Sequence of protein 2:
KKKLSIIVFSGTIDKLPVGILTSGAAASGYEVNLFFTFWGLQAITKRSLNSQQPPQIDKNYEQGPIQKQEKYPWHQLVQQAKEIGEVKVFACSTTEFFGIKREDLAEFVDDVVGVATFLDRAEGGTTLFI

Sequence of protein 1:
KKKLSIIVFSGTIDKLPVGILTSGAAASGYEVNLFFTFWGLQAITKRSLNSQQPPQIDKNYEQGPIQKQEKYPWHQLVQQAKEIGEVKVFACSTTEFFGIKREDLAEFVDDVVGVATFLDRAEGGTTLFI

Interface contacts:
Residue F15 in protein 1 contacts residue D20 in protein 2 (closest heavy-atom distance 3.1 Å).
Residue F143 in protein 1 contacts residue L142 in protein 2 (closest heavy-atom distance 4.2 Å).
Residue L133 in protein 1 interacts with residue A32 in protein 2 (closest heavy-atom distance 3.9 Å).
Residue N67 in protein 1 is in contact with residue N67 in protein 2 (closest heavy-atom distance 4.7 Å).
Residue F45 in protein 1 interacts with residue P24 in protein 2 (closest heavy-atom distance 3.8 Å).
Residue K66 in protein 1 contacts residue K66 in protein 2 (closest heavy-atom distance 3.5 Å).
Residue F143 in protein 1 is in contact with residue K21 in protein 2 (closest heavy-atom distance 4.9 Å).
Residue I64 in protein 1 is in contact with residue N67 in protein 2 (closest heavy-atom distance 4.1 Å).
Residue V129 in protein 1 interacts with residue I27 in protein 2 (closest heavy-atom distance 3.9 Å).
Residue W46 in protein 1 interacts with residue G72 in protein 2 (closest heavy-atom distance 4.9 Å).
Residue F45 in protein 1 interacts with residue D20 in protein 2 (closest heavy-atom distance 4.1 Å).
Residue F143 in protein 1 contacts residue F143 in protein 2 (closest heavy-atom distance 3.9 Å).
Residue E137 in protein 1 contacts residue Y37 in protein 2 (closest heavy-atom distance 4.1 Å).
Residue I13 in protein 1 contacts residue L28 in protein 2 (closest heavy-atom distance 4.6 Å).
Residue K21 in protein 1 is in contact with residue K21 in protein 2 (closest heavy-atom distance 4.2 Å).
Residue F112 in protein 1 is in contact with residue K78 in protein 2 (closest heavy-atom distance 4.7 Å).
Residue T107 in protein 1 interacts with residue I27 in protein 2 (closest heavy-atom distance 4.3 Å).
Residue F111 in protein 1 interacts with residue Y84 in protein 2 (closest heavy-atom distance 4.0 Å).
Residue D65 in protein 1 contacts residue N67 in protein 2 (closest heavy-atom distance 3.0 Å).
Residue G17 in protein 1 interacts with residue Y68 in protein 2 (closest heavy-atom distance 2.9 Å).
Residue F15 in protein 1 contacts residue P24 in protein 2 (closest heavy-atom distance 3.7 Å).
Residue T18 in protein 1 contacts residue Y68 in protein 2 (closest heavy-atom distance 3.6 Å).
Residue T18 in protein 1 is in contact with residue N67 in protein 2 (closest heavy-atom distance 4.2 Å).
Residue V129 in protein 1 contacts residue L28 in protein 2 (closest heavy-atom distance 3.7 Å).
Residue W46 in protein 1 is in contact with residue Y68 in protein 2 (closest heavy-atom distance 3.1 Å).
Residue F15 in protein 1 contacts residue K21 in protein 2 (closest heavy-atom distance 3.7 Å).
Residue V129 in protein 1 interacts with residue G31 in protein 2 (closest heavy-atom distance 4.2 Å).
Residue T141 in protein 1 is in contact with residue T140 in protein 2 (closest heavy-atom distance 4.1 Å).
Residue W46 in protein 1 contacts residue D20 in protein 2 (closest heavy-atom distance 3.0 Å).
Residue A136 in protein 1 contacts residue T140 in protein 2 (closest heavy-atom distance 4.8 Å).
Residue L142 in protein 1 is in contact with residue L142 in protein 2 (closest heavy-atom distance 4.3 Å).
Residue Q63 in protein 1 interacts with residue N67 in protein 2 (closest heavy-atom distance 3.3 Å).
Residue F112 in protein 1 is in contact with residue I74 in protein 2 (closest heavy-atom distance 3.9 Å).
Residue L133 in protein 1 is in contact with residue Y37 in protein 2 (closest heavy-atom distance 3.6 Å).
Residue E137 in protein 1 interacts with residue T140 in protein 2 (closest heavy-atom distance 4.5 Å).
Residue L133 in protein 1 interacts with residue L10 in protein 2 (closest heavy-atom distance 4.8 Å).
Residue L133 in protein 1 interacts with residue L28 in protein 2 (closest heavy-atom distance 3.9 Å).
Residue G113 in protein 1 is in contact with residue K78 in protein 2 (closest heavy-atom distance 3.9 Å).
Residue F143 in protein 1 interacts with residue I144 in protein 2 (closest heavy-atom distance 3.9 Å).
Residue D134 in protein 1 is in contact with residue Y37 in protein 2 (closest heavy-atom distance 4.3 Å).
Residue F143 in protein 1 is in contact with residue P24 in protein 2 (closest heavy-atom distance 4.6 Å).
Residue I13 in protein 1 is in contact with residue L142 in protein 2 (closest heavy-atom distance 4.0 Å).
Residue A130 in protein 1 interacts with residue S35 in protein 2 (closest heavy-atom distance 3.6 Å).
Residue F111 in protein 1 interacts with residue I74 in protein 2 (closest heavy-atom distance 4.1 Å).
Residue T141 in protein 1 is in contact with residue L142 in protein 2 (closest heavy-atom distance 3.9 Å).
Residue T107 in protein 1 is in contact with residue Y84 in protein 2 (closest heavy-atom distance 4.0 Å).
Residue S16 in protein 1 interacts with residue K21 in protein 2 (closest heavy-atom distance 5.0 Å).
Residue W46 in protein 1 is in contact with residue I64 in protein 2 (closest heavy-atom distance 4.1 Å).
Residue F143 in protein 1 contacts residue L28 in protein 2 (closest heavy-atom distance 5.0 Å).
Residue F111 in protein 1 is in contact with residue K78 in protein 2 (closest heavy-atom distance 3.2 Å).
Residue F111 in protein 1 contacts residue I27 in protein 2 (closest heavy-atom distance 4.4 Å).
Residue K66 in protein 1 contacts residue N67 in protein 2 (closest heavy-atom distance 2.7 Å).
Residue K66 in protein 1 is in contact with residue E69 in protein 2 (closest heavy-atom distance 4.1 Å).
Residue V129 in protein 1 is in contact with residue A32 in protein 2 (closest heavy-atom distance 4.6 Å).
Residue S16 in protein 1 is in contact with residue Y68 in protein 2 (closest heavy-atom distance 3.6 Å).
Residue E110 in protein 1 contacts residue K78 in protein 2 (closest heavy-atom distance 3.8 Å).
Residue T141 in protein 1 interacts with residue T141 in protein 2 (closest heavy-atom distance 3.6 Å).
Residue F45 in protein 1 contacts residue I27 in protein 2 (closest heavy-atom distance 4.4 Å).
Residue Q63 in protein 1 contacts residue Y68 in protein 2 (closest heavy-atom distance 3.6 Å).

These two protein chains interact to form a complex.